Residue-level contacts at the interface:
Residue S158 in chain B interacts with residue V5 in chain A (closest heavy-atom distance 3.9 Å).
Residue Y133 in chain B contacts residue L4 in chain A (closest heavy-atom distance 3.6 Å).
Residue W166 in chain B is in contact with residue V5 in chain A (closest heavy-atom distance 3.9 Å).
Residue F134 in chain B contacts residue V5 in chain A (closest heavy-atom distance 2.8 Å).
Residue E132 in chain B contacts residue A6 in chain A (closest heavy-atom distance 4.8 Å).
Residue A162 in chain B is in contact with residue V5 in chain A (closest heavy-atom distance 3.8 Å).
Residue R136 in chain B interacts with residue D3 in chain A (closest heavy-atom distance 3.0 Å).
Residue R136 in chain B is in contact with residue L4 in chain A (closest heavy-atom distance 4.9 Å).
Residue K159 in chain B is in contact with residue V5 in chain A (closest heavy-atom distance 3.7 Å).
Residue Y133 in chain B is in contact with residue P7 in chain A (closest heavy-atom distance 3.2 Å).
Residue V135 in chain B is in contact with residue D3 in chain A (closest heavy-atom distance 3.8 Å).
Residue Y133 in chain B interacts with residue A6 in chain A (closest heavy-atom distance 3.2 Å).
Residue K142 in chain B contacts residue L4 in chain A (closest heavy-atom distance 3.6 Å).
Residue K159 in chain B interacts with residue A6 in chain A (closest heavy-atom distance 3.9 Å).
Residue Y133 in chain B is in contact with residue V5 in chain A (closest heavy-atom distance 3.4 Å).
Residue M144 in chain B interacts with residue L4 in chain A (closest heavy-atom distance 3.3 Å).
Residue K159 in chain B contacts residue P7 in chain A (closest heavy-atom distance 4.0 Å).
Residue V135 in chain B is in contact with residue L4 in chain A (closest heavy-atom distance 3.3 Å).
Residue W166 in chain B contacts residue L4 in chain A (closest heavy-atom distance 3.8 Å).
Residue F134 in chain B is in contact with residue D3 in chain A (closest heavy-atom distance 4.8 Å).
Residue W166 in chain B contacts residue D3 in chain A (closest heavy-atom distance 3.9 Å).
Residue E132 in chain B interacts with residue P7 in chain A (closest heavy-atom distance 3.0 Å).
Residue V135 in chain B contacts residue V5 in chain A (closest heavy-atom distance 4.5 Å).
Residue K137 in chain B is in contact with residue D3 in chain A (closest heavy-atom distance 3.1 Å).
Residue F134 in chain B is in contact with residue L4 in chain A (closest heavy-atom distance 3.7 Å).
Residue A112 in chain B contacts residue D10 in chain A (closest heavy-atom distance 4.4 Å).
Residue E132 in chain B contacts residue V5 in chain A (closest heavy-atom distance 4.9 Å).

This data describes a binding interaction between two proteins.

Sequence of chain B:
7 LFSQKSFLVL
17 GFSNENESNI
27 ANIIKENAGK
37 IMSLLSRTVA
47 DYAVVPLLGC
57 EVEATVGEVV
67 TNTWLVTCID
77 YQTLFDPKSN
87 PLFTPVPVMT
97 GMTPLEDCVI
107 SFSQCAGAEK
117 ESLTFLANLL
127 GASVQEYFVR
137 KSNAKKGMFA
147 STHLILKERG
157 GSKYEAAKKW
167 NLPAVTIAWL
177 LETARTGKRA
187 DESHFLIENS

Sequence of chain A:
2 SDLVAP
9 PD